Sequence of the second protein:
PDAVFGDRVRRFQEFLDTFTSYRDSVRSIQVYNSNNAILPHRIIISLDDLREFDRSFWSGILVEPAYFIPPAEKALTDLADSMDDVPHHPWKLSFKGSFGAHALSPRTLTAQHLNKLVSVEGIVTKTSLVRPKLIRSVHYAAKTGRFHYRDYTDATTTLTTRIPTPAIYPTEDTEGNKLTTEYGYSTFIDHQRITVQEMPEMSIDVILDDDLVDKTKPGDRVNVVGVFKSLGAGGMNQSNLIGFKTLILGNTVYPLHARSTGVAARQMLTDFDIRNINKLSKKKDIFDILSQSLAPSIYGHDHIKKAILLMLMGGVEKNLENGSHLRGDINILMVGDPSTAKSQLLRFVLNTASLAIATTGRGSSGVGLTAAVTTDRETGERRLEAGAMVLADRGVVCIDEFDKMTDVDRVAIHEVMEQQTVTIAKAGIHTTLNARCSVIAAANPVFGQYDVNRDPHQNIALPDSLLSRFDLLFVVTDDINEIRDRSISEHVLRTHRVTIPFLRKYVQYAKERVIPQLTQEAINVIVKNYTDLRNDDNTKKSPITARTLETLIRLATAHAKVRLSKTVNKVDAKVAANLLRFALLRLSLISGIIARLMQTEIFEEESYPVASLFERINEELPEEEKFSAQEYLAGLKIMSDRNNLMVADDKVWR

The following describes two proteins that form a bound complex.

Residue-level contacts at the interface:
Residue N960 in the second protein is in contact with residue I568 in the first protein (closest heavy-atom distance 4.0 Å).
Residue S907 in the second protein contacts residue A565 in the first protein (closest heavy-atom distance 3.5 Å).
Residue N960 in the second protein contacts residue D566 in the first protein (closest heavy-atom distance 2.7 Å).
Residue S907 in the second protein interacts with residue A564 in the first protein (closest heavy-atom distance 4.9 Å).
Residue A911 in the second protein interacts with residue A565 in the first protein (closest heavy-atom distance 4.1 Å).
Residue N960 in the second protein interacts with residue F567 in the first protein (closest heavy-atom distance 3.0 Å).
Residue R958 in the second protein is in contact with residue I568 in the first protein (closest heavy-atom distance 4.8 Å).
Residue S904 in the second protein is in contact with residue A565 in the first protein (closest heavy-atom distance 4.7 Å).
Residue A911 in the second protein contacts residue A564 in the first protein (closest heavy-atom distance 3.0 Å).
Residue M914 in the second protein is in contact with residue F567 in the first protein (closest heavy-atom distance 3.5 Å).
Residue I910 in the second protein is in contact with residue F567 in the first protein (closest heavy-atom distance 3.4 Å).
Residue M955 in the second protein is in contact with residue F567 in the first protein (closest heavy-atom distance 4.5 Å).
Residue G908 in the second protein is in contact with residue A565 in the first protein (closest heavy-atom distance 3.8 Å).
Residue N959 in the second protein is in contact with residue I568 in the first protein (closest heavy-atom distance 4.8 Å).
Residue N959 in the second protein is in contact with residue F567 in the first protein (closest heavy-atom distance 3.4 Å).
Residue S907 in the second protein interacts with residue F567 in the first protein (closest heavy-atom distance 3.3 Å).
Residue R958 in the second protein is in contact with residue D566 in the first protein (closest heavy-atom distance 4.9 Å).
Residue A911 in the second protein interacts with residue F567 in the first protein (closest heavy-atom distance 3.3 Å).

Sequence of the first protein:
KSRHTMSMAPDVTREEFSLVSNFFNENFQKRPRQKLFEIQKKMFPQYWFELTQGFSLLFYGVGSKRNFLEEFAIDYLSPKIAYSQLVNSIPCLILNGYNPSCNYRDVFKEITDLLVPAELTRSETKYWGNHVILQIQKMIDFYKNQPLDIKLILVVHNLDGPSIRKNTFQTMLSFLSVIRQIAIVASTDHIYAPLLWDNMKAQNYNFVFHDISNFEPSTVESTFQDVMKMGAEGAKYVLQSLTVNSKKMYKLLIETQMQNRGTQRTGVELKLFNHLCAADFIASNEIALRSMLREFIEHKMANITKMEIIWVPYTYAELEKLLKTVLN